Interface contacts:
Residue V192 in the second protein is in contact with residue S119 in the first protein (closest heavy-atom distance 4.0 Å).
Residue M202 in the second protein is in contact with residue K80 in the first protein (closest heavy-atom distance 3.6 Å).
Residue V199 in the second protein contacts residue F118 in the first protein (closest heavy-atom distance 3.5 Å).
Residue V66 in the second protein is in contact with residue R81 in the first protein (closest heavy-atom distance 4.4 Å).
Residue G195 in the second protein is in contact with residue S116 in the first protein (closest heavy-atom distance 2.8 Å).
Residue A68 in the second protein is in contact with residue A114 in the first protein (closest heavy-atom distance 4.3 Å).
Residue A69 in the second protein is in contact with residue A114 in the first protein (closest heavy-atom distance 3.6 Å).
Residue G122 in the second protein contacts residue L16 in the first protein (closest heavy-atom distance 3.9 Å).
Residue I114 in the second protein interacts with residue L24 in the first protein (closest heavy-atom distance 3.8 Å).
Residue A69 in the second protein contacts residue K113 in the first protein (closest heavy-atom distance 3.6 Å).
Residue T118 in the second protein contacts residue L16 in the first protein (closest heavy-atom distance 3.5 Å).
Residue G62 in the second protein is in contact with residue G117 in the first protein (closest heavy-atom distance 3.6 Å).
Residue L110 in the second protein is in contact with residue A114 in the first protein (closest heavy-atom distance 4.2 Å).
Residue I114 in the second protein interacts with residue K113 in the first protein (closest heavy-atom distance 4.0 Å).
Residue L110 in the second protein interacts with residue W115 in the first protein (closest heavy-atom distance 4.6 Å).
Residue G62 in the second protein contacts residue S119 in the first protein (closest heavy-atom distance 4.3 Å).
Residue V191 in the second protein interacts with residue S116 in the first protein (closest heavy-atom distance 3.5 Å).
Residue G62 in the second protein interacts with residue F118 in the first protein (closest heavy-atom distance 4.2 Å).
Residue T118 in the second protein is in contact with residue N23 in the first protein (closest heavy-atom distance 3.4 Å).
Residue N201 in the second protein is in contact with residue K80 in the first protein (closest heavy-atom distance 3.4 Å).
Residue L111 in the second protein is in contact with residue L24 in the first protein (closest heavy-atom distance 3.6 Å).
Residue V70 in the second protein interacts with residue A114 in the first protein (closest heavy-atom distance 3.5 Å).
Residue N65 in the second protein interacts with residue W115 in the first protein (closest heavy-atom distance 4.2 Å).
Residue A68 in the second protein interacts with residue T111 in the first protein (closest heavy-atom distance 3.3 Å).
Residue M202 in the second protein is in contact with residue R81 in the first protein (closest heavy-atom distance 3.3 Å).
Residue Y196 in the second protein interacts with residue G117 in the first protein (closest heavy-atom distance 4.5 Å).
Residue V192 in the second protein contacts residue G117 in the first protein (closest heavy-atom distance 3.6 Å).
Residue I114 in the second protein interacts with residue A114 in the first protein (closest heavy-atom distance 4.2 Å).
Residue N201 in the second protein interacts with residue Y79 in the first protein (closest heavy-atom distance 4.0 Å).
Residue A68 in the second protein contacts residue K113 in the first protein (closest heavy-atom distance 3.3 Å).
Residue L119 in the second protein is in contact with residue Y17 in the first protein (closest heavy-atom distance 4.4 Å).
Residue I114 in the second protein interacts with residue N23 in the first protein (closest heavy-atom distance 4.5 Å).
Residue T118 in the second protein interacts with residue K19 in the first protein (closest heavy-atom distance 4.1 Å).
Residue V66 in the second protein is in contact with residue W115 in the first protein (closest heavy-atom distance 3.8 Å).
Residue T118 in the second protein interacts with residue A20 in the first protein (closest heavy-atom distance 3.7 Å).
Residue A68 in the second protein contacts residue P112 in the first protein (closest heavy-atom distance 3.7 Å).
Residue V194 in the second protein contacts residue S116 in the first protein (closest heavy-atom distance 4.0 Å).
Residue A71 in the second protein contacts residue W115 in the first protein (closest heavy-atom distance 4.3 Å).
Residue V70 in the second protein is in contact with residue W115 in the first protein (closest heavy-atom distance 3.4 Å).
Residue A69 in the second protein contacts residue W115 in the first protein (closest heavy-atom distance 3.2 Å).
Residue V70 in the second protein contacts residue K113 in the first protein (closest heavy-atom distance 3.3 Å).
Residue T121 in the second protein contacts residue L16 in the first protein (closest heavy-atom distance 4.2 Å).
Residue V192 in the second protein interacts with residue F118 in the first protein (closest heavy-atom distance 4.0 Å).
Residue M198 in the second protein contacts residue R81 in the first protein (closest heavy-atom distance 3.4 Å).
Residue V199 in the second protein is in contact with residue R81 in the first protein (closest heavy-atom distance 4.1 Å).
Residue A193 in the second protein is in contact with residue S116 in the first protein (closest heavy-atom distance 4.6 Å).
Residue M202 in the second protein contacts residue K82 in the first protein (closest heavy-atom distance 2.8 Å).
Residue G195 in the second protein is in contact with residue G117 in the first protein (closest heavy-atom distance 4.3 Å).
Residue G195 in the second protein is in contact with residue W115 in the first protein (closest heavy-atom distance 4.1 Å).
Residue A64 in the second protein is in contact with residue W115 in the first protein (closest heavy-atom distance 2.7 Å).
Residue V192 in the second protein interacts with residue S116 in the first protein (closest heavy-atom distance 3.3 Å).
Residue I115 in the second protein contacts residue L24 in the first protein (closest heavy-atom distance 3.7 Å).
Residue I115 in the second protein interacts with residue A20 in the first protein (closest heavy-atom distance 4.5 Å).
Residue P72 in the second protein contacts residue W115 in the first protein (closest heavy-atom distance 4.0 Å).
Residue L119 in the second protein interacts with residue L16 in the first protein (closest heavy-atom distance 3.9 Å).
Residue M198 in the second protein is in contact with residue A114 in the first protein (closest heavy-atom distance 3.9 Å).
Residue A204 in the second protein interacts with residue K80 in the first protein (closest heavy-atom distance 4.2 Å).
Residue Y196 in the second protein contacts residue F118 in the first protein (closest heavy-atom distance 2.8 Å).
Residue M198 in the second protein is in contact with residue W115 in the first protein (closest heavy-atom distance 3.7 Å).
Residue A69 in the second protein contacts residue P112 in the first protein (closest heavy-atom distance 3.5 Å).

These two protein chains interact to form a complex.

Sequence of the second protein:
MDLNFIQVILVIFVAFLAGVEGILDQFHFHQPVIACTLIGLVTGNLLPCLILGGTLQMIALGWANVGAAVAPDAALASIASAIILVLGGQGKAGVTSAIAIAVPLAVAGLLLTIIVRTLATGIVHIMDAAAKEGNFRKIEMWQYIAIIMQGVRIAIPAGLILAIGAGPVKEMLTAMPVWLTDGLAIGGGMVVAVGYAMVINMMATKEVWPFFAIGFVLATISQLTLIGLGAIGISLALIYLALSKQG

Sequence of the first protein:
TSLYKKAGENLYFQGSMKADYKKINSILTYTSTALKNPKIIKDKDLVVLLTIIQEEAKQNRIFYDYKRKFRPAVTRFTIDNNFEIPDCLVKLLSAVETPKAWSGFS